Sequence of chain B:
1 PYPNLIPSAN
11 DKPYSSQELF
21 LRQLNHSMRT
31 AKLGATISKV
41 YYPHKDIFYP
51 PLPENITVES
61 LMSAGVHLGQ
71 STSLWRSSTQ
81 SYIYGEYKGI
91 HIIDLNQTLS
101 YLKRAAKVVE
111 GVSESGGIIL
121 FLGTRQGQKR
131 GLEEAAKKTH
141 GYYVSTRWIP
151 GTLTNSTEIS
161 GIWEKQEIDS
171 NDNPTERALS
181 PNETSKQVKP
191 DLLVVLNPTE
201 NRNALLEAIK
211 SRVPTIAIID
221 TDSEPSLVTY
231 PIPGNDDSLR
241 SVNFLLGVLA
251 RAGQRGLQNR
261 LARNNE

This data describes a binding interaction between two proteins.

Interface contacts:
Residue R76 in chain B contacts residue M1 in chain A (closest heavy-atom distance 3.3 Å).
Residue D191 in chain B interacts with residue A28 in chain A (closest heavy-atom distance 3.7 Å).
Residue Y87 in chain B is in contact with residue L97 in chain A (closest heavy-atom distance 3.5 Å).
Residue I83 in chain B is in contact with residue P94 in chain A (closest heavy-atom distance 3.2 Å).
Residue R240 in chain B interacts with residue E124 in chain A (closest heavy-atom distance 2.6 Å).
Residue T229 in chain B interacts with residue P38 in chain A (closest heavy-atom distance 3.4 Å).
Residue E86 in chain B interacts with residue P95 in chain A (closest heavy-atom distance 2.9 Å).
Residue Y230 in chain B interacts with residue I36 in chain A (closest heavy-atom distance 2.6 Å).
Residue R212 in chain B is in contact with residue T14 in chain A (closest heavy-atom distance 3.4 Å).
Residue K88 in chain B interacts with residue D102 in chain A (closest heavy-atom distance 3.7 Å).
Residue G85 in chain B interacts with residue P95 in chain A (closest heavy-atom distance 3.2 Å).
Residue E86 in chain B interacts with residue L97 in chain A (closest heavy-atom distance 2.8 Å).
Residue V228 in chain B contacts residue V8 in chain A (closest heavy-atom distance 3.6 Å).
Residue R240 in chain B is in contact with residue V123 in chain A (closest heavy-atom distance 3.6 Å).
Residue P214 in chain B is in contact with residue W29 in chain A (closest heavy-atom distance 3.6 Å).
Residue S81 in chain B is in contact with residue T43 in chain A (closest heavy-atom distance 3.7 Å).
Residue G111 in chain B contacts residue V32 in chain A (closest heavy-atom distance 3.5 Å).
Residue I209 in chain B contacts residue R13 in chain A (closest heavy-atom distance 2.6 Å).
Residue L227 in chain B interacts with residue A7 in chain A (closest heavy-atom distance 3.4 Å).
Residue S63 in chain B is in contact with residue I127 in chain A (closest heavy-atom distance 3.5 Å).
Residue S226 in chain B interacts with residue A7 in chain A (closest heavy-atom distance 3.1 Å).
Residue E86 in chain B interacts with residue K96 in chain A (closest heavy-atom distance 3.5 Å).
Residue S115 in chain B interacts with residue A28 in chain A (closest heavy-atom distance 3.5 Å).
Residue V108 in chain B interacts with residue I36 in chain A (closest heavy-atom distance 3.7 Å).
Residue Y230 in chain B contacts residue P38 in chain A (closest heavy-atom distance 3.8 Å).
Residue E224 in chain B is in contact with residue M1 in chain A (closest heavy-atom distance 3.5 Å).
Residue R212 in chain B contacts residue Y17 in chain A (closest heavy-atom distance 3.3 Å).
Residue I209 in chain B contacts residue N6 in chain A (closest heavy-atom distance 3.6 Å).
Residue I209 in chain B contacts residue A7 in chain A (closest heavy-atom distance 3.5 Å).
Residue G117 in chain B interacts with residue A28 in chain A (closest heavy-atom distance 3.7 Å).
Residue V108 in chain B interacts with residue V32 in chain A (closest heavy-atom distance 3.7 Å).
Residue S77 in chain B is in contact with residue R44 in chain A (closest heavy-atom distance 3.2 Å).
Residue S63 in chain B interacts with residue E124 in chain A (closest heavy-atom distance 3.7 Å).
Residue Y84 in chain B contacts residue P95 in chain A (closest heavy-atom distance 3.4 Å).
Residue S81 in chain B contacts residue E45 in chain A (closest heavy-atom distance 3.7 Å).
Residue Y230 in chain B is in contact with residue V33 in chain A (closest heavy-atom distance 3.6 Å).
Residue L227 in chain B is in contact with residue M1 in chain A (closest heavy-atom distance 3.5 Å).
Residue H91 in chain B interacts with residue P94 in chain A (closest heavy-atom distance 3.5 Å).
Residue E59 in chain B contacts residue G128 in chain A (closest heavy-atom distance 3.8 Å).
Residue Y41 in chain B interacts with residue N125 in chain A (closest heavy-atom distance 3.5 Å).
Residue S226 in chain B interacts with residue I3 in chain A (closest heavy-atom distance 3.4 Å).
Residue Y41 in chain B contacts residue V123 in chain A (closest heavy-atom distance 3.5 Å).
Residue Q80 in chain B contacts residue R44 in chain A (closest heavy-atom distance 3.4 Å).
Residue Y41 in chain B interacts with residue E124 in chain A (closest heavy-atom distance 3.8 Å).
Residue K107 in chain B is in contact with residue I36 in chain A (closest heavy-atom distance 3.7 Å).
Residue R104 in chain B contacts residue I36 in chain A (closest heavy-atom distance 3.4 Å).
Residue D191 in chain B contacts residue W29 in chain A (closest heavy-atom distance 3.5 Å).
Residue Y84 in chain B is in contact with residue R47 in chain A (closest heavy-atom distance 3.2 Å).
Residue K39 in chain B is in contact with residue D129 in chain A (closest heavy-atom distance 3.2 Å).
Residue V228 in chain B interacts with residue A7 in chain A (closest heavy-atom distance 3.5 Å).
Residue Q80 in chain B interacts with residue E45 in chain A (closest heavy-atom distance 3.2 Å).
Residue T229 in chain B contacts residue A7 in chain A (closest heavy-atom distance 2.7 Å).
Residue Y84 in chain B contacts residue P51 in chain A (closest heavy-atom distance 3.2 Å).
Residue Y87 in chain B is in contact with residue D102 in chain A (closest heavy-atom distance 2.9 Å).
Residue S226 in chain B interacts with residue F42 in chain A (closest heavy-atom distance 3.6 Å).
Residue Q80 in chain B contacts residue Y92 in chain A (closest heavy-atom distance 3.2 Å).
Residue S226 in chain B is in contact with residue Q4 in chain A (closest heavy-atom distance 2.7 Å).
Residue R212 in chain B interacts with residue W29 in chain A (closest heavy-atom distance 3.5 Å).
Residue M62 in chain B interacts with residue I127 in chain A (closest heavy-atom distance 3.7 Å).
Residue R212 in chain B interacts with residue V10 in chain A (closest heavy-atom distance 3.6 Å).

Sequence of chain A:
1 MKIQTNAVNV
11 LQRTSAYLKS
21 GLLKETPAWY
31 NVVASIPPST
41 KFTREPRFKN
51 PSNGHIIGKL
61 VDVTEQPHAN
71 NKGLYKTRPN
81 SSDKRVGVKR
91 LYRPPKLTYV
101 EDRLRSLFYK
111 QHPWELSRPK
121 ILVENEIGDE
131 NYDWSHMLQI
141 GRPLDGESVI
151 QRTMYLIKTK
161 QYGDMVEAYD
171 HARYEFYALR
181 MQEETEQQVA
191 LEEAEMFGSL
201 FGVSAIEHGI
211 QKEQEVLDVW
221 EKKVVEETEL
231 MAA